Sequence of protein 2:
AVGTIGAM

These two protein chains interact to form a complex.

Sequence of protein 1:
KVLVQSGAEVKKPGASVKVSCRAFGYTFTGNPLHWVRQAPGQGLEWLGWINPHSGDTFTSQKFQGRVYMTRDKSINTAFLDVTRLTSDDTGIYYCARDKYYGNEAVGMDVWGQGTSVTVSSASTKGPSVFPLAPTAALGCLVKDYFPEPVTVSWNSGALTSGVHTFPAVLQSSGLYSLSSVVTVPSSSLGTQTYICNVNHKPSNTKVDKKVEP

Contacts between the two chains:
Residue N52 in protein 1 interacts with residue G6 in protein 2 (closest heavy-atom distance 4.1 Å).
Residue P33 in protein 1 interacts with residue I5 in protein 2 (closest heavy-atom distance 3.7 Å).
Residue P33 in protein 1 contacts residue M8 in protein 2 (closest heavy-atom distance 3.8 Å).
Residue Y101 in protein 1 contacts residue G6 in protein 2 (closest heavy-atom distance 2.3 Å).
Residue N32 in protein 1 is in contact with residue M8 in protein 2 (closest heavy-atom distance 3.2 Å).
Residue Y101 in protein 1 contacts residue I5 in protein 2 (closest heavy-atom distance 4.1 Å).
Residue T58 in protein 1 is in contact with residue I5 in protein 2 (closest heavy-atom distance 4.1 Å).
Residue Y101 in protein 1 interacts with residue V2 in protein 2 (closest heavy-atom distance 4.7 Å).
Residue I51 in protein 1 interacts with residue I5 in protein 2 (closest heavy-atom distance 4.4 Å).
Residue P53 in protein 1 contacts residue M8 in protein 2 (closest heavy-atom distance 3.9 Å).
Residue T30 in protein 1 is in contact with residue M8 in protein 2 (closest heavy-atom distance 3.2 Å).
Residue W50 in protein 1 is in contact with residue I5 in protein 2 (closest heavy-atom distance 3.2 Å).
Residue E105 in protein 1 interacts with residue V2 in protein 2 (closest heavy-atom distance 3.7 Å).
Residue A106 in protein 1 interacts with residue G3 in protein 2 (closest heavy-atom distance 4.7 Å).
Residue N52 in protein 1 interacts with residue I5 in protein 2 (closest heavy-atom distance 2.9 Å).
Residue N52 in protein 1 interacts with residue A7 in protein 2 (closest heavy-atom distance 4.3 Å).
Residue D57 in protein 1 interacts with residue I5 in protein 2 (closest heavy-atom distance 4.1 Å).
Residue F59 in protein 1 is in contact with residue T4 in protein 2 (closest heavy-atom distance 4.5 Å).
Residue N52 in protein 1 is in contact with residue M8 in protein 2 (closest heavy-atom distance 3.8 Å).
Residue W50 in protein 1 interacts with residue V2 in protein 2 (closest heavy-atom distance 3.6 Å).
Residue Y101 in protein 1 contacts residue M8 in protein 2 (closest heavy-atom distance 3.7 Å).
Residue A106 in protein 1 interacts with residue A1 in protein 2 (closest heavy-atom distance 3.5 Å).
Residue N104 in protein 1 interacts with residue M8 in protein 2 (closest heavy-atom distance 3.3 Å).
Residue S55 in protein 1 contacts residue I5 in protein 2 (closest heavy-atom distance 4.3 Å).
Residue W50 in protein 1 contacts residue T4 in protein 2 (closest heavy-atom distance 4.3 Å).
Residue Y101 in protein 1 interacts with residue A7 in protein 2 (closest heavy-atom distance 4.4 Å).
Residue F59 in protein 1 contacts residue I5 in protein 2 (closest heavy-atom distance 3.9 Å).
Residue G31 in protein 1 is in contact with residue M8 in protein 2 (closest heavy-atom distance 3.4 Å).
Residue N104 in protein 1 is in contact with residue A7 in protein 2 (closest heavy-atom distance 3.6 Å).
Residue W50 in protein 1 contacts residue G3 in protein 2 (closest heavy-atom distance 4.0 Å).
Residue N104 in protein 1 interacts with residue G6 in protein 2 (closest heavy-atom distance 4.4 Å).
Residue A106 in protein 1 interacts with residue V2 in protein 2 (closest heavy-atom distance 2.8 Å).
Residue N104 in protein 1 interacts with residue G3 in protein 2 (closest heavy-atom distance 4.3 Å).
Residue E105 in protein 1 contacts residue A1 in protein 2 (closest heavy-atom distance 2.7 Å).
Residue E105 in protein 1 is in contact with residue G3 in protein 2 (closest heavy-atom distance 4.4 Å).
Residue H54 in protein 1 interacts with residue M8 in protein 2 (closest heavy-atom distance 4.8 Å).
Residue Y101 in protein 1 interacts with residue G3 in protein 2 (closest heavy-atom distance 3.4 Å).
Residue Y101 in protein 1 interacts with residue T4 in protein 2 (closest heavy-atom distance 4.9 Å).